These two protein chains interact to form a complex.

Sequence of protein 1:
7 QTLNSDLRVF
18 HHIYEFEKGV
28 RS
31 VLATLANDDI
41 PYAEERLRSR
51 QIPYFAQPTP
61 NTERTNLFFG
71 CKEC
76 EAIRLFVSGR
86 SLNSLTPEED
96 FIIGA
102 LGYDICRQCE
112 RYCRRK

Sequence of protein 2:
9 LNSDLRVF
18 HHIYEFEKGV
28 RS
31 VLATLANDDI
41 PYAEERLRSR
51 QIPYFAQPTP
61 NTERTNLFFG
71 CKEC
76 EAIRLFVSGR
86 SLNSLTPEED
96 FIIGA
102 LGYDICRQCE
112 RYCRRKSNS

Interface contacts:
Residue F81 in protein 2 is in contact with residue Y113 in protein 1 (closest heavy-atom distance 3.4 Å).
Residue Y113 in protein 2 interacts with residue L80 in protein 1 (closest heavy-atom distance 3.8 Å).
Residue I106 in protein 2 interacts with residue I106 in protein 1 (closest heavy-atom distance 4.8 Å).
Residue C110 in protein 2 interacts with residue E73 in protein 1 (closest heavy-atom distance 3.6 Å).
Residue C110 in protein 2 interacts with residue A77 in protein 1 (closest heavy-atom distance 4.1 Å).
Residue E73 in protein 2 interacts with residue C114 in protein 1 (closest heavy-atom distance 4.0 Å).
Residue I97 in protein 2 interacts with residue E93 in protein 1 (closest heavy-atom distance 4.2 Å).
Residue Y113 in protein 2 interacts with residue F81 in protein 1 (closest heavy-atom distance 3.6 Å).
Residue C107 in protein 2 interacts with residue C71 in protein 1 (closest heavy-atom distance 2.1 Å).
Residue A77 in protein 2 contacts residue C114 in protein 1 (closest heavy-atom distance 3.4 Å).
Residue E76 in protein 2 interacts with residue C114 in protein 1 (closest heavy-atom distance 3.6 Å).
Residue Y113 in protein 2 contacts residue A77 in protein 1 (closest heavy-atom distance 4.0 Å).
Residue I97 in protein 2 is in contact with residue I97 in protein 1 (closest heavy-atom distance 3.7 Å).
Residue C114 in protein 2 is in contact with residue A77 in protein 1 (closest heavy-atom distance 3.3 Å).
Residue E93 in protein 2 contacts residue I97 in protein 1 (closest heavy-atom distance 3.7 Å).
Residue A100 in protein 2 contacts residue A100 in protein 1 (closest heavy-atom distance 4.5 Å).
Residue E73 in protein 2 interacts with residue E111 in protein 1 (closest heavy-atom distance 3.9 Å).
Residue C71 in protein 2 interacts with residue C107 in protein 1 (closest heavy-atom distance 2.1 Å).
Residue A100 in protein 2 is in contact with residue I106 in protein 1 (closest heavy-atom distance 3.7 Å).
Residue A77 in protein 2 interacts with residue C110 in protein 1 (closest heavy-atom distance 3.9 Å).
Residue L80 in protein 2 contacts residue K117 in protein 1 (closest heavy-atom distance 3.8 Å).
Residue I106 in protein 2 interacts with residue A100 in protein 1 (closest heavy-atom distance 3.8 Å).
Residue L80 in protein 2 is in contact with residue Y113 in protein 1 (closest heavy-atom distance 4.5 Å).
Residue C110 in protein 2 interacts with residue C74 in protein 1 (closest heavy-atom distance 2.0 Å).
Residue C114 in protein 2 interacts with residue E73 in protein 1 (closest heavy-atom distance 3.9 Å).
Residue K117 in protein 2 contacts residue L80 in protein 1 (closest heavy-atom distance 3.5 Å).
Residue A100 in protein 2 contacts residue F96 in protein 1 (closest heavy-atom distance 4.3 Å).
Residue C107 in protein 2 is in contact with residue E73 in protein 1 (closest heavy-atom distance 3.3 Å).
Residue S29 in protein 2 is in contact with residue C107 in protein 1 (closest heavy-atom distance 3.3 Å).
Residue E93 in protein 2 is in contact with residue E93 in protein 1 (closest heavy-atom distance 4.2 Å).
Residue I106 in protein 2 is in contact with residue S29 in protein 1 (closest heavy-atom distance 3.2 Å).
Residue Y113 in protein 2 is in contact with residue I97 in protein 1 (closest heavy-atom distance 4.7 Å).
Residue C74 in protein 2 is in contact with residue C107 in protein 1 (closest heavy-atom distance 3.9 Å).
Residue F96 in protein 2 contacts residue I97 in protein 1 (closest heavy-atom distance 3.7 Å).
Residue E73 in protein 2 is in contact with residue C110 in protein 1 (closest heavy-atom distance 3.4 Å).
Residue C74 in protein 2 is in contact with residue I106 in protein 1 (closest heavy-atom distance 3.7 Å).
Residue E94 in protein 2 interacts with residue E93 in protein 1 (closest heavy-atom distance 4.7 Å).
Residue C107 in protein 2 contacts residue C74 in protein 1 (closest heavy-atom distance 3.9 Å).
Residue E73 in protein 2 interacts with residue C107 in protein 1 (closest heavy-atom distance 3.3 Å).
Residue I106 in protein 2 interacts with residue C74 in protein 1 (closest heavy-atom distance 3.9 Å).
Residue C107 in protein 2 contacts residue S29 in protein 1 (closest heavy-atom distance 3.3 Å).
Residue E111 in protein 2 is in contact with residue E73 in protein 1 (closest heavy-atom distance 3.7 Å).
Residue C74 in protein 2 interacts with residue C110 in protein 1 (closest heavy-atom distance 2.1 Å).
Residue C114 in protein 2 is in contact with residue L80 in protein 1 (closest heavy-atom distance 4.5 Å).
Residue I97 in protein 2 contacts residue Y113 in protein 1 (closest heavy-atom distance 4.5 Å).
Residue E93 in protein 2 interacts with residue E94 in protein 1 (closest heavy-atom distance 4.7 Å).
Residue I97 in protein 2 interacts with residue F96 in protein 1 (closest heavy-atom distance 3.5 Å).
Residue S29 in protein 2 contacts residue I106 in protein 1 (closest heavy-atom distance 4.9 Å).
Residue L80 in protein 2 contacts residue C114 in protein 1 (closest heavy-atom distance 4.1 Å).
Residue A77 in protein 2 interacts with residue Y113 in protein 1 (closest heavy-atom distance 4.1 Å).
Residue C114 in protein 2 interacts with residue E76 in protein 1 (closest heavy-atom distance 3.6 Å).
Residue F96 in protein 2 interacts with residue A100 in protein 1 (closest heavy-atom distance 4.1 Å).